Contacts between the two chains:
Residue L477 in chain A interacts with residue V489 in chain B (closest heavy-atom distance 4.5 Å).
Residue H473 in chain A is in contact with residue D472 in chain B (closest heavy-atom distance 4.0 Å).
Residue L477 in chain A interacts with residue H473 in chain B (closest heavy-atom distance 3.8 Å).
Residue C157 in chain A is in contact with residue T197 in chain B (closest heavy-atom distance 3.7 Å).
Residue A476 in chain A is in contact with residue L469 in chain B (closest heavy-atom distance 4.0 Å).
Residue E493 in chain A is in contact with residue L480 in chain B (closest heavy-atom distance 2.7 Å).
Residue E493 in chain A is in contact with residue G481 in chain B (closest heavy-atom distance 4.6 Å).
Residue H496 in chain A is in contact with residue N445 in chain B (closest heavy-atom distance 3.4 Å).
Residue Q158 in chain A contacts residue G195 in chain B (closest heavy-atom distance 3.8 Å).
Residue A159 in chain A is in contact with residue C191 in chain B (closest heavy-atom distance 3.3 Å).
Residue L492 in chain A interacts with residue P484 in chain B (closest heavy-atom distance 3.4 Å).
Residue Q192 in chain A is in contact with residue Q158 in chain B (closest heavy-atom distance 4.5 Å).
Residue G481 in chain A contacts residue L492 in chain B (closest heavy-atom distance 4.6 Å).
Residue H497 in chain A interacts with residue C479 in chain B (closest heavy-atom distance 2.9 Å).
Residue L480 in chain A contacts residue V489 in chain B (closest heavy-atom distance 4.4 Å).
Residue A476 in chain A is in contact with residue H473 in chain B (closest heavy-atom distance 4.3 Å).
Residue H496 in chain A interacts with residue A478 in chain B (closest heavy-atom distance 3.8 Å).
Residue L492 in chain A contacts residue A488 in chain B (closest heavy-atom distance 4.5 Å).
Residue A468 in chain A interacts with residue A476 in chain B (closest heavy-atom distance 3.9 Å).
Residue A159 in chain A interacts with residue Q192 in chain B (closest heavy-atom distance 4.3 Å).
Residue C157 in chain A contacts residue P198 in chain B (closest heavy-atom distance 3.7 Å).
Residue L480 in chain A contacts residue L492 in chain B (closest heavy-atom distance 3.6 Å).
Residue H496 in chain A interacts with residue G447 in chain B (closest heavy-atom distance 4.5 Å).
Residue A485 in chain A interacts with residue L492 in chain B (closest heavy-atom distance 3.8 Å).
Residue H473 in chain A is in contact with residue H473 in chain B (closest heavy-atom distance 3.4 Å).
Residue H497 in chain A interacts with residue L480 in chain B (closest heavy-atom distance 2.7 Å).
Residue L469 in chain A is in contact with residue A476 in chain B (closest heavy-atom distance 4.2 Å).
Residue V489 in chain A contacts residue L477 in chain B (closest heavy-atom distance 4.6 Å).
Residue L469 in chain A interacts with residue L477 in chain B (closest heavy-atom distance 4.6 Å).
Residue V489 in chain A contacts residue L480 in chain B (closest heavy-atom distance 3.4 Å).
Residue A465 in chain A interacts with residue L480 in chain B (closest heavy-atom distance 3.1 Å).
Residue H496 in chain A is in contact with residue G446 in chain B (closest heavy-atom distance 2.9 Å).
Residue G161 in chain A interacts with residue P198 in chain B (closest heavy-atom distance 3.8 Å).
Residue Q158 in chain A interacts with residue Q192 in chain B (closest heavy-atom distance 3.4 Å).
Residue H496 in chain A interacts with residue G482 in chain B (closest heavy-atom distance 3.5 Å).
Residue H497 in chain A interacts with residue G481 in chain B (closest heavy-atom distance 4.5 Å).
Residue L492 in chain A contacts residue G481 in chain B (closest heavy-atom distance 4.0 Å).
Residue H496 in chain A is in contact with residue G481 in chain B (closest heavy-atom distance 3.4 Å).
Residue G161 in chain A is in contact with residue Q199 in chain B (closest heavy-atom distance 3.0 Å).
Residue H473 in chain A interacts with residue T470 in chain B (closest heavy-atom distance 3.7 Å).
Residue H496 in chain A contacts residue L480 in chain B (closest heavy-atom distance 3.2 Å).
Residue T163 in chain A is in contact with residue Q199 in chain B (closest heavy-atom distance 4.4 Å).
Residue Q158 in chain A interacts with residue P198 in chain B (closest heavy-atom distance 3.6 Å).
Residue L162 in chain A is in contact with residue Q199 in chain B (closest heavy-atom distance 4.6 Å).
Residue Q158 in chain A is in contact with residue L196 in chain B (closest heavy-atom distance 3.6 Å).
Residue Q158 in chain A interacts with residue C191 in chain B (closest heavy-atom distance 3.3 Å).
Residue L480 in chain A is in contact with residue E493 in chain B (closest heavy-atom distance 3.4 Å).
Residue A159 in chain A contacts residue A193 in chain B (closest heavy-atom distance 4.6 Å).
Residue V155 in chain A contacts residue A193 in chain B (closest heavy-atom distance 4.3 Å).
Residue Q192 in chain A contacts residue A159 in chain B (closest heavy-atom distance 4.0 Å).
Residue H473 in chain A interacts with residue A476 in chain B (closest heavy-atom distance 4.4 Å).
Residue L469 in chain A is in contact with residue L480 in chain B (closest heavy-atom distance 4.5 Å).
Residue Q158 in chain A interacts with residue H194 in chain B (closest heavy-atom distance 3.0 Å).
Residue H496 in chain A interacts with residue C479 in chain B (closest heavy-atom distance 3.3 Å).
Residue H497 in chain A contacts residue N445 in chain B (closest heavy-atom distance 2.9 Å).
Residue L492 in chain A is in contact with residue L480 in chain B (closest heavy-atom distance 4.4 Å).
Residue Q158 in chain A is in contact with residue T197 in chain B (closest heavy-atom distance 4.1 Å).
Residue L492 in chain A interacts with residue A485 in chain B (closest heavy-atom distance 3.7 Å).
Residue Q158 in chain A contacts residue A193 in chain B (closest heavy-atom distance 3.3 Å).
Residue L469 in chain A contacts residue H473 in chain B (closest heavy-atom distance 4.0 Å).

Sequence of chain A:
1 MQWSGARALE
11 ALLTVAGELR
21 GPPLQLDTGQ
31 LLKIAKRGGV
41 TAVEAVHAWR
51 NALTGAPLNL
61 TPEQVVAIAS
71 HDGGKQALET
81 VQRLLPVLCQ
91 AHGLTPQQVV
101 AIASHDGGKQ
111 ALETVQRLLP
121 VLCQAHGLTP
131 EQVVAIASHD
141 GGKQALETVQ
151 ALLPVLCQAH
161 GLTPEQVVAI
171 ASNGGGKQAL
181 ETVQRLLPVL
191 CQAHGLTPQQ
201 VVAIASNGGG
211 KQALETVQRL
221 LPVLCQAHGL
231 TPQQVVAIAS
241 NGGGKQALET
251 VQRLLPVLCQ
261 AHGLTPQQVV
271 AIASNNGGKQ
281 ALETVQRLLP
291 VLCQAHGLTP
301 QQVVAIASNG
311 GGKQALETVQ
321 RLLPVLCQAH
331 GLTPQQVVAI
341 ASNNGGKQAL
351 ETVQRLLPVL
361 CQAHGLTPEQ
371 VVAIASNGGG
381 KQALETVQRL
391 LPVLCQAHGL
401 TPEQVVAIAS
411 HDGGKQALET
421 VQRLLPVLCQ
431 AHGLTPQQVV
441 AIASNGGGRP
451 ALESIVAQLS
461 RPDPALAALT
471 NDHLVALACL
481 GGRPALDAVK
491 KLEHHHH

These two protein chains interact to form a complex.

Sequence of chain B:
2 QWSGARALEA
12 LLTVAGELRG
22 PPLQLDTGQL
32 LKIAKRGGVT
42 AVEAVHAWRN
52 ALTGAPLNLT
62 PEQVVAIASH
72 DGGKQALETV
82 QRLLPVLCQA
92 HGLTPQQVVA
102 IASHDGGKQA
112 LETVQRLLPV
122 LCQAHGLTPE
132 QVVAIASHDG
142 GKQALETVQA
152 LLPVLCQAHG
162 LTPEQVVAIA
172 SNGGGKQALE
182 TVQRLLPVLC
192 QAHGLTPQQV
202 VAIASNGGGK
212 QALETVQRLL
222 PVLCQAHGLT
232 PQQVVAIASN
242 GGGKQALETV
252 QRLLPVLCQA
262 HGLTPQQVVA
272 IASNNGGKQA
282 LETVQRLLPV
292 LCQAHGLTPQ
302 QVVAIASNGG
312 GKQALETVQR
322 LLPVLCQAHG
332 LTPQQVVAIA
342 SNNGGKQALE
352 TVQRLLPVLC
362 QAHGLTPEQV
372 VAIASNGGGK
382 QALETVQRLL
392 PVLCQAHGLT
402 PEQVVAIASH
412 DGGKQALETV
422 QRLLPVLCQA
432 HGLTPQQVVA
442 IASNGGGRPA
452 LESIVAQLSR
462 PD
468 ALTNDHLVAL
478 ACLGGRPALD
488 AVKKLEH